Sequence of the second protein:
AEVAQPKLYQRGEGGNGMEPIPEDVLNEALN

Interface contacts:
Residue Q156 in the first protein contacts residue N20 in the second protein (closest heavy-atom distance 3.0 Å).
Residue W50 in the first protein is in contact with residue L12 in the second protein (closest heavy-atom distance 3.4 Å).
Residue G142 in the first protein interacts with residue Y13 in the second protein (closest heavy-atom distance 3.6 Å).
Residue T69 in the first protein is in contact with residue N20 in the second protein (closest heavy-atom distance 3.8 Å).
Residue E202 in the first protein interacts with residue Y13 in the second protein (closest heavy-atom distance 3.3 Å).
Residue N143 in the first protein is in contact with residue Y13 in the second protein (closest heavy-atom distance 2.6 Å).
Residue E202 in the first protein interacts with residue L12 in the second protein (closest heavy-atom distance 3.7 Å).
Residue E202 in the first protein contacts residue Q14 in the second protein (closest heavy-atom distance 3.7 Å).
Residue G228 in the first protein contacts residue Q9 in the second protein (closest heavy-atom distance 3.5 Å).
Residue F19 in the first protein contacts residue I25 in the second protein (closest heavy-atom distance 3.8 Å).
Residue R68 in the first protein interacts with residue N20 in the second protein (closest heavy-atom distance 2.8 Å).
Residue R68 in the first protein contacts residue M22 in the second protein (closest heavy-atom distance 3.3 Å).
Residue F19 in the first protein interacts with residue M22 in the second protein (closest heavy-atom distance 3.6 Å).
Residue M80 in the first protein contacts residue A33 in the second protein (closest heavy-atom distance 3.8 Å).
Residue S226 in the first protein contacts residue P10 in the second protein (closest heavy-atom distance 3.4 Å).
Residue K107 in the first protein interacts with residue E32 in the second protein (closest heavy-atom distance 3.7 Å).
Residue Y71 in the first protein is in contact with residue E23 in the second protein (closest heavy-atom distance 3.8 Å).
Residue R93 in the first protein is in contact with residue V7 in the second protein (closest heavy-atom distance 3.8 Å).
Residue W227 in the first protein interacts with residue K11 in the second protein (closest heavy-atom distance 3.6 Å).
Residue M80 in the first protein is in contact with residue L34 in the second protein (closest heavy-atom distance 3.7 Å).
Residue E94 in the first protein interacts with residue A8 in the second protein (closest heavy-atom distance 2.8 Å).
Residue Y47 in the first protein contacts residue A8 in the second protein (closest heavy-atom distance 3.6 Å).
Residue S205 in the first protein interacts with residue K11 in the second protein (closest heavy-atom distance 3.1 Å).
Residue Q24 in the first protein contacts residue P24 in the second protein (closest heavy-atom distance 3.5 Å).
Residue L96 in the first protein contacts residue A8 in the second protein (closest heavy-atom distance 3.7 Å).
Residue Y47 in the first protein contacts residue P10 in the second protein (closest heavy-atom distance 3.5 Å).
Residue C201 in the first protein contacts residue K11 in the second protein (closest heavy-atom distance 3.7 Å).
Residue W50 in the first protein interacts with residue Q14 in the second protein (closest heavy-atom distance 3.4 Å).
Residue I78 in the first protein contacts residue L30 in the second protein (closest heavy-atom distance 3.8 Å).
Residue Q156 in the first protein is in contact with residue E17 in the second protein (closest heavy-atom distance 3.5 Å).
Residue G203 in the first protein contacts residue Y13 in the second protein (closest heavy-atom distance 3.6 Å).
Residue H43 in the first protein interacts with residue P10 in the second protein (closest heavy-atom distance 3.5 Å).
Residue T69 in the first protein is in contact with residue G21 in the second protein (closest heavy-atom distance 3.3 Å).
Residue L60 in the first protein contacts residue L30 in the second protein (closest heavy-atom distance 3.9 Å).
Residue W227 in the first protein interacts with residue A8 in the second protein (closest heavy-atom distance 3.5 Å).
Residue G203 in the first protein contacts residue K11 in the second protein (closest heavy-atom distance 2.9 Å).
Residue C28 in the first protein is in contact with residue L12 in the second protein (closest heavy-atom distance 3.6 Å).
Residue L96 in the first protein contacts residue P10 in the second protein (closest heavy-atom distance 3.8 Å).
Residue T69 in the first protein contacts residue E23 in the second protein (closest heavy-atom distance 3.0 Å).
Residue R178 in the first protein interacts with residue E6 in the second protein (closest heavy-atom distance 3.6 Å).
Residue E94 in the first protein is in contact with residue E6 in the second protein (closest heavy-atom distance 3.7 Å).
Residue G230 in the first protein is in contact with residue K11 in the second protein (closest heavy-atom distance 3.2 Å).
Residue W227 in the first protein contacts residue Q9 in the second protein (closest heavy-atom distance 3.1 Å).
Residue W50 in the first protein is in contact with residue Q9 in the second protein (closest heavy-atom distance 3.7 Å).
Residue Y71 in the first protein interacts with residue V29 in the second protein (closest heavy-atom distance 3.2 Å).
Residue A200 in the first protein interacts with residue K11 in the second protein (closest heavy-atom distance 2.8 Å).
Residue R70 in the first protein is in contact with residue E23 in the second protein (closest heavy-atom distance 3.5 Å).
Residue E202 in the first protein interacts with residue K11 in the second protein (closest heavy-atom distance 3.6 Å).
Residue Q156 in the first protein is in contact with residue Y13 in the second protein (closest heavy-atom distance 3.8 Å).
Residue L27 in the first protein interacts with residue L12 in the second protein (closest heavy-atom distance 3.7 Å).
Residue Y71 in the first protein interacts with residue P26 in the second protein (closest heavy-atom distance 3.5 Å).
Residue Q24 in the first protein contacts residue I25 in the second protein (closest heavy-atom distance 3.1 Å).
Residue E94 in the first protein contacts residue V7 in the second protein (closest heavy-atom distance 3.3 Å).
Residue D204 in the first protein contacts residue K11 in the second protein (closest heavy-atom distance 3.8 Å).
Residue V225 in the first protein is in contact with residue K11 in the second protein (closest heavy-atom distance 3.8 Å).
Residue S226 in the first protein interacts with residue K11 in the second protein (closest heavy-atom distance 3.1 Å).
Residue N95 in the first protein interacts with residue A8 in the second protein (closest heavy-atom distance 3.8 Å).
Residue K107 in the first protein interacts with residue N35 in the second protein (closest heavy-atom distance 3.3 Å).
Residue E25 in the first protein is in contact with residue G18 in the second protein (closest heavy-atom distance 3.6 Å).
Residue L26 in the first protein contacts residue G18 in the second protein (closest heavy-atom distance 2.9 Å).

The following describes two proteins that form a bound complex.

Sequence of the first protein:
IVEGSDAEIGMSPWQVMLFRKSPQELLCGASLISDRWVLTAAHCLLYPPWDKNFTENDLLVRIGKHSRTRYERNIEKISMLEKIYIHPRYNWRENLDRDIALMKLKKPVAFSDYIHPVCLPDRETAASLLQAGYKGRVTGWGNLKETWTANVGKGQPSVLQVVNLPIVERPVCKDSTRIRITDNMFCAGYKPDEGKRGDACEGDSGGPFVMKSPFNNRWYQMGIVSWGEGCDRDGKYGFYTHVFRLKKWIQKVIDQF